Sequence of chain B:
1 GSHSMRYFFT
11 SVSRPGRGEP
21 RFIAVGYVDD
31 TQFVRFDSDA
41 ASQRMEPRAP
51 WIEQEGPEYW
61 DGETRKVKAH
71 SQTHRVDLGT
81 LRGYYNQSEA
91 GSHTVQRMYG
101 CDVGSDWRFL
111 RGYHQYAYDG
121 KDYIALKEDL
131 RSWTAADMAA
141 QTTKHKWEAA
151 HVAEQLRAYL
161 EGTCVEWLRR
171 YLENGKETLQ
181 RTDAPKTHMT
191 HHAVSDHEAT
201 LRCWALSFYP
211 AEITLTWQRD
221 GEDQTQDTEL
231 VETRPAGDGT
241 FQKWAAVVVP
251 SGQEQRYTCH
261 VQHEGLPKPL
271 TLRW

Interface contacts:
Residue Y99 in chain B is in contact with residue L2 in chain A (closest heavy-atom distance 2.9 Å).
Residue Y116 in chain B interacts with residue V9 in chain A (closest heavy-atom distance 3.5 Å).
Residue R97 in chain B contacts residue P6 in chain A (closest heavy-atom distance 4.8 Å).
Residue T142 in chain B interacts with residue V9 in chain A (closest heavy-atom distance 4.9 Å).
Residue R97 in chain B interacts with residue V7 in chain A (closest heavy-atom distance 4.9 Å).
Residue M45 in chain B interacts with residue L2 in chain A (closest heavy-atom distance 3.6 Å).
Residue L156 in chain B contacts residue F3 in chain A (closest heavy-atom distance 3.8 Å).
Residue Y159 in chain B contacts residue L2 in chain A (closest heavy-atom distance 4.0 Å).
Residue V152 in chain B is in contact with residue F3 in chain A (closest heavy-atom distance 4.9 Å).
Residue T80 in chain B interacts with residue V9 in chain A (closest heavy-atom distance 3.8 Å).
Residue Y7 in chain B is in contact with residue L1 in chain A (closest heavy-atom distance 2.9 Å).
Residue F33 in chain B contacts residue L1 in chain A (closest heavy-atom distance 4.8 Å).
Residue V152 in chain B contacts residue Y5 in chain A (closest heavy-atom distance 4.9 Å).
Residue D77 in chain B contacts residue V9 in chain A (closest heavy-atom distance 3.1 Å).
Residue H70 in chain B contacts residue F3 in chain A (closest heavy-atom distance 3.2 Å).
Residue Q155 in chain B interacts with residue F3 in chain A (closest heavy-atom distance 3.9 Å).
Residue Y84 in chain B is in contact with residue V9 in chain A (closest heavy-atom distance 2.9 Å).
Residue V67 in chain B contacts residue L2 in chain A (closest heavy-atom distance 4.0 Å).
Residue E63 in chain B is in contact with residue L2 in chain A (closest heavy-atom distance 3.0 Å).
Residue A150 in chain B contacts residue V7 in chain A (closest heavy-atom distance 4.5 Å).
Residue V152 in chain B is in contact with residue V7 in chain A (closest heavy-atom distance 3.5 Å).
Residue Y59 in chain B is in contact with residue L1 in chain A (closest heavy-atom distance 3.7 Å).
Residue W167 in chain B contacts residue L1 in chain A (closest heavy-atom distance 3.1 Å).
Residue Q155 in chain B contacts residue Y5 in chain A (closest heavy-atom distance 3.7 Å).
Residue K66 in chain B is in contact with residue F3 in chain A (closest heavy-atom distance 3.8 Å).
Residue Q72 in chain B interacts with residue Y8 in chain A (closest heavy-atom distance 4.0 Å).
Residue L81 in chain B contacts residue V9 in chain A (closest heavy-atom distance 4.0 Å).
Residue K146 in chain B contacts residue V9 in chain A (closest heavy-atom distance 3.6 Å).
Residue K66 in chain B interacts with residue L1 in chain A (closest heavy-atom distance 3.6 Å).
Residue T143 in chain B interacts with residue V9 in chain A (closest heavy-atom distance 2.7 Å).
Residue Y171 in chain B contacts residue L1 in chain A (closest heavy-atom distance 2.6 Å).
Residue Y7 in chain B contacts residue L2 in chain A (closest heavy-atom distance 3.8 Å).
Residue K146 in chain B contacts residue Y8 in chain A (closest heavy-atom distance 3.9 Å).
Residue W147 in chain B contacts residue Y8 in chain A (closest heavy-atom distance 2.7 Å).
Residue F9 in chain B is in contact with residue L2 in chain A (closest heavy-atom distance 3.6 Å).
Residue Y159 in chain B is in contact with residue L1 in chain A (closest heavy-atom distance 2.9 Å).
Residue D77 in chain B is in contact with residue Y8 in chain A (closest heavy-atom distance 3.4 Å).
Residue T73 in chain B contacts residue Y8 in chain A (closest heavy-atom distance 3.5 Å).
Residue K66 in chain B is in contact with residue L2 in chain A (closest heavy-atom distance 3.0 Å).
Residue H70 in chain B contacts residue L2 in chain A (closest heavy-atom distance 4.3 Å).
Residue T163 in chain B contacts residue L1 in chain A (closest heavy-atom distance 3.8 Å).
Residue T73 in chain B is in contact with residue V7 in chain A (closest heavy-atom distance 3.7 Å).
Residue W147 in chain B contacts residue V7 in chain A (closest heavy-atom distance 3.6 Å).
Residue K66 in chain B is in contact with residue G4 in chain A (closest heavy-atom distance 4.2 Å).
Residue H70 in chain B is in contact with residue P6 in chain A (closest heavy-atom distance 4.2 Å).
Residue T73 in chain B is in contact with residue P6 in chain A (closest heavy-atom distance 3.7 Å).
Residue V76 in chain B is in contact with residue Y8 in chain A (closest heavy-atom distance 3.6 Å).
Residue A69 in chain B is in contact with residue P6 in chain A (closest heavy-atom distance 4.4 Å).
Residue E63 in chain B interacts with residue L1 in chain A (closest heavy-atom distance 3.3 Å).
Residue M5 in chain B interacts with residue L1 in chain A (closest heavy-atom distance 4.3 Å).
Residue Y123 in chain B interacts with residue V9 in chain A (closest heavy-atom distance 4.5 Å).
Residue D77 in chain B interacts with residue V7 in chain A (closest heavy-atom distance 4.7 Å).
Residue W147 in chain B interacts with residue V9 in chain A (closest heavy-atom distance 3.9 Å).
Residue Y99 in chain B is in contact with residue F3 in chain A (closest heavy-atom distance 3.3 Å).
Residue Y159 in chain B contacts residue F3 in chain A (closest heavy-atom distance 3.7 Å).

These two protein chains interact to form a complex.

Sequence of chain A:
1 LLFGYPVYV